Residue-level contacts at the interface:
Residue H81 in protein 2 interacts with residue I15 in protein 1 (closest heavy-atom distance 3.6 Å).
Residue K113 in protein 2 interacts with residue V11 in protein 1 (closest heavy-atom distance 3.8 Å).
Residue E74 in protein 2 interacts with residue W13 in protein 1 (closest heavy-atom distance 3.4 Å).
Residue K113 in protein 2 contacts residue E12 in protein 1 (closest heavy-atom distance 4.8 Å).
Residue A73 in protein 2 contacts residue W13 in protein 1 (closest heavy-atom distance 3.6 Å).
Residue L77 in protein 2 contacts residue W13 in protein 1 (closest heavy-atom distance 3.3 Å).
Residue A112 in protein 2 contacts residue V11 in protein 1 (closest heavy-atom distance 4.1 Å).
Residue D111 in protein 2 is in contact with residue C10 in protein 1 (closest heavy-atom distance 4.8 Å).
Residue E115 in protein 2 contacts residue E12 in protein 1 (closest heavy-atom distance 3.8 Å).
Residue A112 in protein 2 contacts residue W13 in protein 1 (closest heavy-atom distance 4.8 Å).
Residue A112 in protein 2 is in contact with residue H9 in protein 1 (closest heavy-atom distance 4.5 Å).
Residue L77 in protein 2 contacts residue T14 in protein 1 (closest heavy-atom distance 4.5 Å).
Residue D111 in protein 2 contacts residue H9 in protein 1 (closest heavy-atom distance 3.0 Å).
Residue A112 in protein 2 is in contact with residue C10 in protein 1 (closest heavy-atom distance 3.8 Å).
Residue F36 in protein 2 is in contact with residue H9 in protein 1 (closest heavy-atom distance 3.9 Å).
Residue L122 in protein 2 is in contact with residue I15 in protein 1 (closest heavy-atom distance 3.9 Å).
Residue L77 in protein 2 interacts with residue I15 in protein 1 (closest heavy-atom distance 4.1 Å).

The following describes two proteins that form a bound complex.

Sequence of protein 1:
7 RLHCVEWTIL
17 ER

Sequence of protein 2:
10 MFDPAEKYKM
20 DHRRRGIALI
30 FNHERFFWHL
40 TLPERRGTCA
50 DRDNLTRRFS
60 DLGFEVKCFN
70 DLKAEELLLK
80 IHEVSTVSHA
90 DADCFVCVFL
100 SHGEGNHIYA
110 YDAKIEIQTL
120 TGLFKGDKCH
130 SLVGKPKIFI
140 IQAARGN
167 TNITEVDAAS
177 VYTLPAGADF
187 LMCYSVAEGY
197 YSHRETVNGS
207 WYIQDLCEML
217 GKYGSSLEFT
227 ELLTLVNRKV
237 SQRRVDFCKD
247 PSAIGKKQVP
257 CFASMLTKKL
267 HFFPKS